Sequence of the first protein:
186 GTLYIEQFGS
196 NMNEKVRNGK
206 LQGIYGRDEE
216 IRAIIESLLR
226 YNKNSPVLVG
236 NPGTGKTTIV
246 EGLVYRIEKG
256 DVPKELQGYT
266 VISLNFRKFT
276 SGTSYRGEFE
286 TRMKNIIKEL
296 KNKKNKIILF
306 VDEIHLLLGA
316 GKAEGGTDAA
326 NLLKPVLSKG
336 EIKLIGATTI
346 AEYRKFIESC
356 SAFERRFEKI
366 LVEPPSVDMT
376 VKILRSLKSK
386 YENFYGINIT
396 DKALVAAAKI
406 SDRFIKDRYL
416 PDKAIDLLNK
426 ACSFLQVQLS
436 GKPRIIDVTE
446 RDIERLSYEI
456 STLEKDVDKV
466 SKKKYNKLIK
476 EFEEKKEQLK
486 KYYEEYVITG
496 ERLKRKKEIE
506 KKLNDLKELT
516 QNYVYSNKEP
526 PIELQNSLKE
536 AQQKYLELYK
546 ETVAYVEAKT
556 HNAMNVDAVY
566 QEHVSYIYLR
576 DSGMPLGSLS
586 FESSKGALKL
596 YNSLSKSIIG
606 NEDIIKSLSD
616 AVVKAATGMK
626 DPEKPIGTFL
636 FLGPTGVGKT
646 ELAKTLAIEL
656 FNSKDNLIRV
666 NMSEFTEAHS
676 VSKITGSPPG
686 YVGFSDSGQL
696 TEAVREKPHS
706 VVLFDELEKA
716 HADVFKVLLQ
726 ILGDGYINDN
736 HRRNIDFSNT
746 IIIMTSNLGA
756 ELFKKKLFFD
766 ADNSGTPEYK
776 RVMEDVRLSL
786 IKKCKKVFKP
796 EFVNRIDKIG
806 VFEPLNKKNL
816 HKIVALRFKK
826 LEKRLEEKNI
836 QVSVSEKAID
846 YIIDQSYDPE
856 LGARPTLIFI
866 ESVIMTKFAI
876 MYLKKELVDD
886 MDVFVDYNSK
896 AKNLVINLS

Contacts between the two chains:
Residue F764 in the first protein is in contact with residue M210 in the second protein (closest heavy-atom distance 3.6 Å).
Residue F763 in the first protein interacts with residue L214 in the second protein (closest heavy-atom distance 4.3 Å).
Residue A766 in the first protein contacts residue L214 in the second protein (closest heavy-atom distance 4.7 Å).
Residue D849 in the first protein contacts residue K215 in the second protein (closest heavy-atom distance 2.9 Å).
Residue D765 in the first protein contacts residue K213 in the second protein (closest heavy-atom distance 3.1 Å).
Residue F764 in the first protein interacts with residue L214 in the second protein (closest heavy-atom distance 4.1 Å).
Residue L762 in the first protein interacts with residue L214 in the second protein (closest heavy-atom distance 4.7 Å).
Residue D767 in the first protein interacts with residue K213 in the second protein (closest heavy-atom distance 4.9 Å).
Residue A766 in the first protein is in contact with residue K213 in the second protein (closest heavy-atom distance 3.3 Å).
Residue F764 in the first protein contacts residue K213 in the second protein (closest heavy-atom distance 4.1 Å).
Residue K812 in the first protein interacts with residue K215 in the second protein (closest heavy-atom distance 4.8 Å).

Sequence of the second protein:
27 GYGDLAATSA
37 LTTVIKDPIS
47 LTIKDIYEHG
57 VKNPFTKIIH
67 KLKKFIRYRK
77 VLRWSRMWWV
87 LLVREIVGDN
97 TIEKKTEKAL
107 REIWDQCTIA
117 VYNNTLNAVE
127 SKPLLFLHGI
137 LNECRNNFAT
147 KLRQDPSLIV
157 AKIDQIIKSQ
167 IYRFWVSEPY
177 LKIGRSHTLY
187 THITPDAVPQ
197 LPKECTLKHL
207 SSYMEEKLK

The following describes two proteins that form a bound complex.